Contacts between the two chains:
Residue K21 in the first protein is in contact with residue R86 in the second protein (closest heavy-atom distance 4.6 Å).
Residue W11 in the first protein interacts with residue L89 in the second protein (closest heavy-atom distance 3.6 Å).

Sequence of the second protein:
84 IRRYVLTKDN

Sequence of the first protein:
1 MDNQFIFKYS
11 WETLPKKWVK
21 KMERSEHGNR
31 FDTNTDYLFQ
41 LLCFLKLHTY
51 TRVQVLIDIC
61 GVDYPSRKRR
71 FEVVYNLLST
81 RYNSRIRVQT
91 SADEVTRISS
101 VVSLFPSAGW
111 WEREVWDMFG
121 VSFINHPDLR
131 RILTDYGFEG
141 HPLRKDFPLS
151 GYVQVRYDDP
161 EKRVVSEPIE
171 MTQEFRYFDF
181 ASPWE

This data describes a binding interaction between two proteins.